Sequence of the first protein:
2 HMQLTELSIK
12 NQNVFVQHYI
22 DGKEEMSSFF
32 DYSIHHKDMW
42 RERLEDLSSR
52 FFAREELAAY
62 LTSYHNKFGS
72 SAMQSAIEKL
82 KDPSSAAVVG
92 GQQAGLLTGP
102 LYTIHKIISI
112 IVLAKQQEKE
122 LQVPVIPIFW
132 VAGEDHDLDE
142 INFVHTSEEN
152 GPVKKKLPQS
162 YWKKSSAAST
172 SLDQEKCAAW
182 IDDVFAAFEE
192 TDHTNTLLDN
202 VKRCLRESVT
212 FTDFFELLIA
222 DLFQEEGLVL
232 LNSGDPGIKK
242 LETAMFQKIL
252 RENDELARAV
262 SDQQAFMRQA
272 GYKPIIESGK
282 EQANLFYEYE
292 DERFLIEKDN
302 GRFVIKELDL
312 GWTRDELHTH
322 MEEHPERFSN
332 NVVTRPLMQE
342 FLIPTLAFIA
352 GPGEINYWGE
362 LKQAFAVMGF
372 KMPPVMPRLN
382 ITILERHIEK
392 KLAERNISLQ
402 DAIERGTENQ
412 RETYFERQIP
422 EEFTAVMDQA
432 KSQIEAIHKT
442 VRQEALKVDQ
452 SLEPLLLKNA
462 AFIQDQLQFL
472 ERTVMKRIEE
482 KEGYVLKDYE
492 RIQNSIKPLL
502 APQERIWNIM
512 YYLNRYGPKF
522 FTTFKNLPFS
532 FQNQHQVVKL

Residue-level contacts at the interface:
Residue V449 in the second protein contacts residue I479 in the first protein (closest heavy-atom distance 3.8 Å).
Residue A431 in the second protein contacts residue I438 in the first protein (closest heavy-atom distance 3.5 Å).
Residue F463 in the second protein is in contact with residue F463 in the first protein (closest heavy-atom distance 3.0 Å).
Residue N460 in the second protein interacts with residue L471 in the first protein (closest heavy-atom distance 3.6 Å).
Residue E445 in the second protein contacts residue V427 in the first protein (closest heavy-atom distance 3.5 Å).
Residue T474 in the second protein interacts with residue L456 in the first protein (closest heavy-atom distance 3.7 Å).
Residue I438 in the second protein is in contact with residue I438 in the first protein (closest heavy-atom distance 3.5 Å).
Residue V449 in the second protein is in contact with residue V475 in the first protein (closest heavy-atom distance 3.9 Å).
Residue H439 in the second protein contacts residue L471 in the first protein (closest heavy-atom distance 3.7 Å).
Residue L456 in the second protein is in contact with residue T474 in the first protein (closest heavy-atom distance 3.7 Å).
Residue R478 in the second protein is in contact with residue D450 in the first protein (closest heavy-atom distance 2.9 Å).
Residue V442 in the second protein is in contact with residue V427 in the first protein (closest heavy-atom distance 4.0 Å).
Residue Q467 in the second protein contacts residue F463 in the first protein (closest heavy-atom distance 3.3 Å).
Residue L457 in the second protein interacts with residue L471 in the first protein (closest heavy-atom distance 3.7 Å).
Residue F463 in the second protein is in contact with residue Q467 in the first protein (closest heavy-atom distance 3.3 Å).
Residue T474 in the second protein contacts residue L453 in the first protein (closest heavy-atom distance 3.7 Å).
Residue I435 in the second protein is in contact with residue I435 in the first protein (closest heavy-atom distance 4.1 Å).
Residue V442 in the second protein is in contact with residue A431 in the first protein (closest heavy-atom distance 3.5 Å).
Residue A431 in the second protein interacts with residue V442 in the first protein (closest heavy-atom distance 3.5 Å).
Residue L471 in the second protein is in contact with residue N460 in the first protein (closest heavy-atom distance 3.6 Å).
Residue Q467 in the second protein is in contact with residue N460 in the first protein (closest heavy-atom distance 2.8 Å).
Residue L468 in the second protein contacts residue I464 in the first protein (closest heavy-atom distance 4.0 Å).
Residue I464 in the second protein contacts residue L468 in the first protein (closest heavy-atom distance 4.0 Å).
Residue F424 in the second protein is in contact with residue E445 in the first protein (closest heavy-atom distance 4.0 Å).
Residue Q467 in the second protein is in contact with residue I464 in the first protein (closest heavy-atom distance 3.8 Å).
Residue P421 in the second protein contacts residue V449 in the first protein (closest heavy-atom distance 3.8 Å).
Residue V442 in the second protein interacts with residue M428 in the first protein (closest heavy-atom distance 3.7 Å).
Residue I438 in the second protein contacts residue I435 in the first protein (closest heavy-atom distance 3.9 Å).
Residue I464 in the second protein contacts residue I464 in the first protein (closest heavy-atom distance 4.1 Å).
Residue L468 in the second protein interacts with residue H439 in the first protein (closest heavy-atom distance 4.1 Å).
Residue L471 in the second protein interacts with residue V442 in the first protein (closest heavy-atom distance 3.8 Å).
Residue F424 in the second protein interacts with residue A446 in the first protein (closest heavy-atom distance 4.1 Å).
Residue R478 in the second protein contacts residue S452 in the first protein (closest heavy-atom distance 2.8 Å).
Residue M428 in the second protein is in contact with residue V442 in the first protein (closest heavy-atom distance 3.7 Å).
Residue S452 in the second protein contacts residue R478 in the first protein (closest heavy-atom distance 2.8 Å).
Residue A446 in the second protein contacts residue F424 in the first protein (closest heavy-atom distance 4.1 Å).
Residue L471 in the second protein is in contact with residue L457 in the first protein (closest heavy-atom distance 3.7 Å).
Residue V475 in the second protein is in contact with residue A446 in the first protein (closest heavy-atom distance 3.8 Å).
Residue N460 in the second protein is in contact with residue Q467 in the first protein (closest heavy-atom distance 2.8 Å).
Residue H439 in the second protein contacts residue L468 in the first protein (closest heavy-atom distance 4.1 Å).
Residue Q434 in the second protein contacts residue I438 in the first protein (closest heavy-atom distance 3.7 Å).
Residue L453 in the second protein interacts with residue T474 in the first protein (closest heavy-atom distance 3.7 Å).
Residue I438 in the second protein contacts residue Q434 in the first protein (closest heavy-atom distance 3.7 Å).
Residue L471 in the second protein interacts with residue H439 in the first protein (closest heavy-atom distance 3.7 Å).
Residue A446 in the second protein contacts residue V475 in the first protein (closest heavy-atom distance 3.8 Å).
Residue R478 in the second protein contacts residue L453 in the first protein (closest heavy-atom distance 3.7 Å).
Residue I464 in the second protein contacts residue Q467 in the first protein (closest heavy-atom distance 3.8 Å).
Residue V427 in the second protein is in contact with residue E445 in the first protein (closest heavy-atom distance 3.5 Å).
Residue E445 in the second protein is in contact with residue F424 in the first protein (closest heavy-atom distance 4.0 Å).
Residue D450 in the second protein interacts with residue R478 in the first protein (closest heavy-atom distance 2.9 Å).
Residue I435 in the second protein interacts with residue I438 in the first protein (closest heavy-atom distance 3.9 Å).
Residue V475 in the second protein contacts residue V449 in the first protein (closest heavy-atom distance 3.9 Å).
Residue V449 in the second protein interacts with residue P421 in the first protein (closest heavy-atom distance 3.8 Å).
Residue V427 in the second protein interacts with residue V442 in the first protein (closest heavy-atom distance 4.0 Å).
Residue L453 in the second protein interacts with residue R478 in the first protein (closest heavy-atom distance 3.7 Å).
Residue V442 in the second protein interacts with residue L471 in the first protein (closest heavy-atom distance 3.8 Å).
Residue I479 in the second protein interacts with residue V449 in the first protein (closest heavy-atom distance 3.8 Å).
Residue I438 in the second protein is in contact with residue A431 in the first protein (closest heavy-atom distance 3.5 Å).
Residue E423 in the second protein interacts with residue E445 in the first protein (closest heavy-atom distance 3.5 Å).
Residue E445 in the second protein interacts with residue E423 in the first protein (closest heavy-atom distance 3.5 Å).

Sequence of the second protein:
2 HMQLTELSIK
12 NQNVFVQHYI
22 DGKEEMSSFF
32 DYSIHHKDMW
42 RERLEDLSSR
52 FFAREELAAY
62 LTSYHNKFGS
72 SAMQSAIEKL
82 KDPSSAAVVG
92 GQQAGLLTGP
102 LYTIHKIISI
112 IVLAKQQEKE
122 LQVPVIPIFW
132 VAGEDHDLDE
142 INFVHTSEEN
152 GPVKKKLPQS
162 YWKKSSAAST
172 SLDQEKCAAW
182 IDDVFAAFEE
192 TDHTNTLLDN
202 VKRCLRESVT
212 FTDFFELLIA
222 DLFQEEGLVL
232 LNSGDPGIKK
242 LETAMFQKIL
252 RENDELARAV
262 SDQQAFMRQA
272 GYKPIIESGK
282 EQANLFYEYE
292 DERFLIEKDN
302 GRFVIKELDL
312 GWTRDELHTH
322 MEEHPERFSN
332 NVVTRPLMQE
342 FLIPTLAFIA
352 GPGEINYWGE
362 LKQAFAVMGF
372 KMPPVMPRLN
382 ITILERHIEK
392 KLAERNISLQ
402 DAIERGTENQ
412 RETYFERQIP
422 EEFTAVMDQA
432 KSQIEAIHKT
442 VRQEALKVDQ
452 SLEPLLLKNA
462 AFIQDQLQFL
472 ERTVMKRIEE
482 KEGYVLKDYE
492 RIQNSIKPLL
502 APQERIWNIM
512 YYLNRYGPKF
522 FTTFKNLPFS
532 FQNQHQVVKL

The following describes two proteins that form a bound complex.